Sequence of the second protein:
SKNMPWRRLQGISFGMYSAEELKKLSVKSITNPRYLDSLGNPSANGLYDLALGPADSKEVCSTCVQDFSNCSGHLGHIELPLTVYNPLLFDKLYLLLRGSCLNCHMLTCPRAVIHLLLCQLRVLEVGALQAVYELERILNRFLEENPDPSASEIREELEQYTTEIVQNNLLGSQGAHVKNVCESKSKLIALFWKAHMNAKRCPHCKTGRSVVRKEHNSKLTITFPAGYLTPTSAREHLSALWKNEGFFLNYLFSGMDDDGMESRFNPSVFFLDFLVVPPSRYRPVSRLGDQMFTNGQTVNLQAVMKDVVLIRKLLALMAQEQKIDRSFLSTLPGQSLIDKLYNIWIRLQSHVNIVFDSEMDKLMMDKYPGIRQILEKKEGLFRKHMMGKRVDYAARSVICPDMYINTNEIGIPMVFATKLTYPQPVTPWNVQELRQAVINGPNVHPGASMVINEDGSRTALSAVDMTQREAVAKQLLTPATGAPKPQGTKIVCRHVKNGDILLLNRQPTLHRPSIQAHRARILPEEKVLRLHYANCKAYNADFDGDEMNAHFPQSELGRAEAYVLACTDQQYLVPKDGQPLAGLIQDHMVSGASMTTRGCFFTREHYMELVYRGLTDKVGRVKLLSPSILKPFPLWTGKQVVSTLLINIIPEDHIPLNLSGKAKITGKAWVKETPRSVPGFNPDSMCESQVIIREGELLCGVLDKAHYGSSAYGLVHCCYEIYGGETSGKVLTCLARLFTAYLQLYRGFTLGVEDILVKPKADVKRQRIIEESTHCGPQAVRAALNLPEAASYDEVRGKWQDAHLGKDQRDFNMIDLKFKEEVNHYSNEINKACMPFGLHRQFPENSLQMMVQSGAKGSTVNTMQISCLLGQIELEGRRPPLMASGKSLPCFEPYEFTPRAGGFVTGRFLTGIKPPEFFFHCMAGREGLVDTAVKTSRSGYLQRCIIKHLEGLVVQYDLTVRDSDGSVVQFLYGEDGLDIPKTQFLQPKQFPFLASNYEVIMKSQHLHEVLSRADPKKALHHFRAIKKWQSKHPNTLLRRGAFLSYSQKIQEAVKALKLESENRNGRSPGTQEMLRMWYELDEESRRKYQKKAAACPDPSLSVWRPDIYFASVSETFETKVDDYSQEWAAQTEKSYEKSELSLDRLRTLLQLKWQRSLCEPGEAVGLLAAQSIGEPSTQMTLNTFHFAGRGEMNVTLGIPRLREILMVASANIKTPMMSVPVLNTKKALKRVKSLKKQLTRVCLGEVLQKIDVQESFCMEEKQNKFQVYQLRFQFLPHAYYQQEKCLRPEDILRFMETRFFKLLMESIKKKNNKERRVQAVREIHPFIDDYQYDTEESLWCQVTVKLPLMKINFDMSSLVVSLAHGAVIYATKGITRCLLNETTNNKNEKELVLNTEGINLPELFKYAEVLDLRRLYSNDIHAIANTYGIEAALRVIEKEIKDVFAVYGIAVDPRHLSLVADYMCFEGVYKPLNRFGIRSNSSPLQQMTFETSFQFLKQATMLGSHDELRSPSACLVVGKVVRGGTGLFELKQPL

Sequence of the first protein:
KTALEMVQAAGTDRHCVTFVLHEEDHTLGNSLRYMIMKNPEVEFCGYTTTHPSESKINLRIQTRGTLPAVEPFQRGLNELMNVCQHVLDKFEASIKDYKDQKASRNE

This data describes a binding interaction between two proteins.

Residue-level contacts at the interface:
Residue Y658 in the second protein interacts with residue F67 in the first protein (closest heavy-atom distance 3.5 Å).
Residue R667 in the second protein interacts with residue H38 in the first protein (closest heavy-atom distance 3.6 Å).
Residue I451 in the second protein is in contact with residue H74 in the first protein (closest heavy-atom distance 4.1 Å).
Residue P570 in the second protein contacts residue S76 in the first protein (closest heavy-atom distance 3.9 Å).
Residue E651 in the second protein contacts residue M60 in the first protein (closest heavy-atom distance 3.8 Å).
Residue D448 in the second protein contacts residue H74 in the first protein (closest heavy-atom distance 2.7 Å).
Residue R667 in the second protein contacts residue T86 in the first protein (closest heavy-atom distance 3.8 Å).
Residue R567 in the second protein is in contact with residue T73 in the first protein (closest heavy-atom distance 4.3 Å).
Residue R659 in the second protein contacts residue H49 in the first protein (closest heavy-atom distance 4.1 Å).
Residue R567 in the second protein is in contact with residue E77 in the first protein (closest heavy-atom distance 3.1 Å).
Residue R667 in the second protein is in contact with residue C39 in the first protein (closest heavy-atom distance 3.8 Å).
Residue L569 in the second protein contacts residue H74 in the first protein (closest heavy-atom distance 3.8 Å).
Residue Y450 in the second protein interacts with residue T73 in the first protein (closest heavy-atom distance 4.0 Å).
Residue Y658 in the second protein contacts residue N81 in the first protein (closest heavy-atom distance 3.7 Å).
Residue E655 in the second protein contacts residue Y70 in the first protein (closest heavy-atom distance 2.9 Å).
Residue R667 in the second protein is in contact with residue D36 in the first protein (closest heavy-atom distance 3.5 Å).
Residue G666 in the second protein interacts with residue A32 in the first protein (closest heavy-atom distance 3.9 Å).
Residue R650 in the second protein is in contact with residue V65 in the first protein (closest heavy-atom distance 2.9 Å).
Residue V668 in the second protein interacts with residue F67 in the first protein (closest heavy-atom distance 4.2 Å).
Residue L670 in the second protein interacts with residue F67 in the first protein (closest heavy-atom distance 3.6 Å).
Residue M654 in the second protein is in contact with residue F67 in the first protein (closest heavy-atom distance 3.6 Å).
Residue M654 in the second protein contacts residue E66 in the first protein (closest heavy-atom distance 3.2 Å).
Residue E651 in the second protein is in contact with residue R56 in the first protein (closest heavy-atom distance 3.8 Å).
Residue V657 in the second protein is in contact with residue F67 in the first protein (closest heavy-atom distance 4.2 Å).
Residue T662 in the second protein interacts with residue T71 in the first protein (closest heavy-atom distance 3.6 Å).
Residue Y658 in the second protein is in contact with residue L82 in the first protein (closest heavy-atom distance 4.6 Å).
Residue V668 in the second protein contacts residue R83 in the first protein (closest heavy-atom distance 3.7 Å).
Residue R650 in the second protein interacts with residue E66 in the first protein (closest heavy-atom distance 3.1 Å).
Residue Y658 in the second protein interacts with residue Y70 in the first protein (closest heavy-atom distance 3.8 Å).
Residue E572 in the second protein is in contact with residue S76 in the first protein (closest heavy-atom distance 4.1 Å).
Residue R659 in the second protein is in contact with residue T71 in the first protein (closest heavy-atom distance 4.0 Å).
Residue R567 in the second protein interacts with residue H74 in the first protein (closest heavy-atom distance 3.7 Å).
Residue R667 in the second protein is in contact with residue R83 in the first protein (closest heavy-atom distance 4.3 Å).
Residue R650 in the second protein interacts with residue R87 in the first protein (closest heavy-atom distance 3.7 Å).
Residue D663 in the second protein contacts residue T41 in the first protein (closest heavy-atom distance 4.2 Å).
Residue G666 in the second protein contacts residue C39 in the first protein (closest heavy-atom distance 3.9 Å).
Residue D663 in the second protein is in contact with residue N81 in the first protein (closest heavy-atom distance 4.6 Å).
Residue D663 in the second protein is in contact with residue R83 in the first protein (closest heavy-atom distance 4.2 Å).
Residue E655 in the second protein contacts residue R56 in the first protein (closest heavy-atom distance 3.9 Å).
Residue L569 in the second protein contacts residue S76 in the first protein (closest heavy-atom distance 4.1 Å).
Residue R659 in the second protein contacts residue Y70 in the first protein (closest heavy-atom distance 4.6 Å).
Residue R650 in the second protein interacts with residue M60 in the first protein (closest heavy-atom distance 3.4 Å).
Residue R659 in the second protein is in contact with residue T72 in the first protein (closest heavy-atom distance 4.5 Å).
Residue Y658 in the second protein is in contact with residue T41 in the first protein (closest heavy-atom distance 3.8 Å).
Residue Y658 in the second protein interacts with residue R83 in the first protein (closest heavy-atom distance 3.5 Å).
Residue M654 in the second protein interacts with residue C68 in the first protein (closest heavy-atom distance 3.7 Å).
Residue Y658 in the second protein contacts residue G69 in the first protein (closest heavy-atom distance 3.5 Å).
Residue Y450 in the second protein is in contact with residue H74 in the first protein (closest heavy-atom distance 3.5 Å).
Residue M654 in the second protein interacts with residue M60 in the first protein (closest heavy-atom distance 3.6 Å).
Residue Y450 in the second protein is in contact with residue P75 in the first protein (closest heavy-atom distance 4.3 Å).
Residue K664 in the second protein contacts residue R83 in the first protein (closest heavy-atom distance 2.6 Å).
Residue L670 in the second protein interacts with residue E66 in the first protein (closest heavy-atom distance 3.8 Å).
Residue R667 in the second protein contacts residue Q85 in the first protein (closest heavy-atom distance 3.6 Å).
Residue Y658 in the second protein interacts with residue T71 in the first protein (closest heavy-atom distance 3.6 Å).
Residue E655 in the second protein is in contact with residue C68 in the first protein (closest heavy-atom distance 4.6 Å).
Residue T662 in the second protein contacts residue N81 in the first protein (closest heavy-atom distance 3.9 Å).
Residue E655 in the second protein interacts with residue G69 in the first protein (closest heavy-atom distance 3.5 Å).
Residue G666 in the second protein is in contact with residue R83 in the first protein (closest heavy-atom distance 3.0 Å).
Residue V668 in the second protein interacts with residue Q85 in the first protein (closest heavy-atom distance 3.0 Å).
Residue R667 in the second protein is in contact with residue E66 in the first protein (closest heavy-atom distance 3.0 Å).